Sequence of the first protein:
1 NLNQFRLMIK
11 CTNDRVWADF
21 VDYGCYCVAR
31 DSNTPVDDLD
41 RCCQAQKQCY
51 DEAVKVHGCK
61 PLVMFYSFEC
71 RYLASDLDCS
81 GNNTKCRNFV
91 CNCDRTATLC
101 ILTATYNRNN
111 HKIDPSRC

Sequence of the second protein:
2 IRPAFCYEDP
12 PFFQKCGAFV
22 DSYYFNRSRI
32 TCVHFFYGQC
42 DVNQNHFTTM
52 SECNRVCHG

Interface contacts:
Residue K10 in the first protein is in contact with residue I31 in the second protein (closest heavy-atom distance 3.1 Å).
Residue K10 in the first protein interacts with residue T32 in the second protein (closest heavy-atom distance 4.2 Å).
Residue Y72 in the first protein interacts with residue A5 in the second protein (closest heavy-atom distance 3.4 Å).
Residue C11 in the first protein interacts with residue Y8 in the second protein (closest heavy-atom distance 4.3 Å).
Residue L7 in the first protein contacts residue R30 in the second protein (closest heavy-atom distance 4.5 Å).
Residue C11 in the first protein interacts with residue R3 in the second protein (closest heavy-atom distance 2.5 Å).
Residue C70 in the first protein is in contact with residue I31 in the second protein (closest heavy-atom distance 4.5 Å).
Residue K10 in the first protein interacts with residue R3 in the second protein (closest heavy-atom distance 3.6 Å).
Residue T12 in the first protein contacts residue I2 in the second protein (closest heavy-atom distance 3.6 Å).
Residue Y72 in the first protein contacts residue P4 in the second protein (closest heavy-atom distance 4.1 Å).
Residue Y72 in the first protein is in contact with residue I2 in the second protein (closest heavy-atom distance 4.5 Å).
Residue N13 in the first protein is in contact with residue I2 in the second protein (closest heavy-atom distance 3.5 Å).
Residue D14 in the first protein is in contact with residue G60 in the second protein (closest heavy-atom distance 2.8 Å).
Residue L7 in the first protein contacts residue I31 in the second protein (closest heavy-atom distance 3.5 Å).
Residue D14 in the first protein interacts with residue I2 in the second protein (closest heavy-atom distance 3.2 Å).
Residue C70 in the first protein contacts residue R3 in the second protein (closest heavy-atom distance 3.8 Å).
Residue Y72 in the first protein is in contact with residue R3 in the second protein (closest heavy-atom distance 3.3 Å).
Residue K10 in the first protein is in contact with residue H59 in the second protein (closest heavy-atom distance 2.8 Å).
Residue C70 in the first protein interacts with residue Y8 in the second protein (closest heavy-atom distance 3.6 Å).
Residue F68 in the first protein interacts with residue I31 in the second protein (closest heavy-atom distance 4.1 Å).
Residue Y72 in the first protein interacts with residue Y8 in the second protein (closest heavy-atom distance 3.5 Å).
Residue C11 in the first protein interacts with residue I2 in the second protein (closest heavy-atom distance 3.7 Å).
Residue T12 in the first protein interacts with residue R3 in the second protein (closest heavy-atom distance 4.2 Å).
Residue C11 in the first protein contacts residue I31 in the second protein (closest heavy-atom distance 4.0 Å).
Residue R71 in the first protein interacts with residue Y8 in the second protein (closest heavy-atom distance 3.1 Å).
Residue C70 in the first protein contacts residue R28 in the second protein (closest heavy-atom distance 3.8 Å).

This data describes a binding interaction between two proteins.